Sequence of the second protein:
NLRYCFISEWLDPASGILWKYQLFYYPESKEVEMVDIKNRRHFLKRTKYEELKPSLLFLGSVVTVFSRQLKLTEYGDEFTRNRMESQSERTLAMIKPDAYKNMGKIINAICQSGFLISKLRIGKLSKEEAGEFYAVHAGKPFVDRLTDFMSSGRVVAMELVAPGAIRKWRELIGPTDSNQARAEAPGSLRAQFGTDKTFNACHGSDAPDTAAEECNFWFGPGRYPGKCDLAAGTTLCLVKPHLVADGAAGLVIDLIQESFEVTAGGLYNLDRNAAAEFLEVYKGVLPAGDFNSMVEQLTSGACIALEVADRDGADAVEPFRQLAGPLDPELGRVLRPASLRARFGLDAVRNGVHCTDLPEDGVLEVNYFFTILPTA

The following describes two proteins that form a bound complex.

Sequence of the first protein:
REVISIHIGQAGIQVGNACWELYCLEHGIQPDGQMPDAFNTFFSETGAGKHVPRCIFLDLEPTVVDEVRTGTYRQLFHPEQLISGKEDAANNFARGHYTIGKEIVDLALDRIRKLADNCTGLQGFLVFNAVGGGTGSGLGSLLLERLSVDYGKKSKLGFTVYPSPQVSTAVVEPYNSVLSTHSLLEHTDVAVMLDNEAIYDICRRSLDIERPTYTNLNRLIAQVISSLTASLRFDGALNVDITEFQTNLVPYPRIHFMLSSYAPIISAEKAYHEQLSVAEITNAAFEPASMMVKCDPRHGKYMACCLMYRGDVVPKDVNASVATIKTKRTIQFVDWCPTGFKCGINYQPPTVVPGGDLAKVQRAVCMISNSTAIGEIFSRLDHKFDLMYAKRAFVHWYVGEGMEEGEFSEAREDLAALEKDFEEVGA

Residue-level contacts at the interface:
Residue A278 in the first protein is in contact with residue K41 in the second protein (closest heavy-atom distance 4.1 Å).
Residue A278 in the first protein interacts with residue W22 in the second protein (closest heavy-atom distance 4.7 Å).
Residue A278 in the first protein interacts with residue I20 in the second protein (closest heavy-atom distance 4.4 Å).